These two protein chains interact to form a complex.

Sequence of chain B:
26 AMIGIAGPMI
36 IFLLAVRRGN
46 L

Sequence of chain A:
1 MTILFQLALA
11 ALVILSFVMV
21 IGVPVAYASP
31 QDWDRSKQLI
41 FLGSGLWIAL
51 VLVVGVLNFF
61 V

Interface contacts:
Residue I21 in chain A contacts residue I35 in chain B (closest heavy-atom distance 4.2 Å).
Residue A28 in chain A is in contact with residue L39 in chain B (closest heavy-atom distance 3.5 Å).
Residue V25 in chain A is in contact with residue I35 in chain B (closest heavy-atom distance 3.9 Å).
Residue A28 in chain A contacts residue N45 in chain B (closest heavy-atom distance 2.7 Å).
Residue D32 in chain A contacts residue R42 in chain B (closest heavy-atom distance 2.7 Å).
Residue I21 in chain A is in contact with residue L38 in chain B (closest heavy-atom distance 4.2 Å).
Residue V20 in chain A interacts with residue A31 in chain B (closest heavy-atom distance 5.0 Å).
Residue I21 in chain A interacts with residue M34 in chain B (closest heavy-atom distance 4.6 Å).
Residue V25 in chain A interacts with residue R42 in chain B (closest heavy-atom distance 4.2 Å).
Residue P24 in chain A is in contact with residue I35 in chain B (closest heavy-atom distance 3.7 Å).
Residue Y27 in chain A contacts residue N45 in chain B (closest heavy-atom distance 5.0 Å).
Residue P30 in chain A interacts with residue R43 in chain B (closest heavy-atom distance 4.5 Å).
Residue S29 in chain A contacts residue G44 in chain B (closest heavy-atom distance 4.8 Å).
Residue P24 in chain A contacts residue L39 in chain B (closest heavy-atom distance 4.0 Å).
Residue F17 in chain A is in contact with residue A31 in chain B (closest heavy-atom distance 3.8 Å).
Residue S29 in chain A is in contact with residue R42 in chain B (closest heavy-atom distance 3.1 Å).
Residue P30 in chain A contacts residue N45 in chain B (closest heavy-atom distance 4.9 Å).
Residue F17 in chain A interacts with residue M27 in chain B (closest heavy-atom distance 3.2 Å).
Residue V25 in chain A is in contact with residue L38 in chain B (closest heavy-atom distance 4.2 Å).
Residue P30 in chain A is in contact with residue R42 in chain B (closest heavy-atom distance 4.4 Å).
Residue V25 in chain A is in contact with residue L39 in chain B (closest heavy-atom distance 3.7 Å).
Residue I21 in chain A interacts with residue A31 in chain B (closest heavy-atom distance 4.3 Å).
Residue A28 in chain A contacts residue G44 in chain B (closest heavy-atom distance 3.5 Å).
Residue F17 in chain A is in contact with residue I28 in chain B (closest heavy-atom distance 3.9 Å).
Residue S29 in chain A contacts residue N45 in chain B (closest heavy-atom distance 4.0 Å).
Residue V20 in chain A is in contact with residue I35 in chain B (closest heavy-atom distance 3.7 Å).
Residue S29 in chain A interacts with residue L39 in chain B (closest heavy-atom distance 4.2 Å).